Sequence of chain B:
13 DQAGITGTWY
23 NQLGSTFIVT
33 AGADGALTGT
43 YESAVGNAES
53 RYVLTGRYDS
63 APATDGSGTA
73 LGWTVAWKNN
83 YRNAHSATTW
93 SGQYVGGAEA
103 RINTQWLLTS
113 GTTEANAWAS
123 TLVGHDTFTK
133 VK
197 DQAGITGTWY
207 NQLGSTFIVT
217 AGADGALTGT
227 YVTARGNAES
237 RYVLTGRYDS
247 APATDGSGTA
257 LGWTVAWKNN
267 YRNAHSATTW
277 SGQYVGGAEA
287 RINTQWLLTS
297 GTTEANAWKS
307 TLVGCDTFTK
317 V

The following describes two proteins that form a bound complex.

Contacts between the two chains:
Residue L110 in chain A contacts residue W304 in chain B (closest heavy-atom distance 4.0 Å).
Residue V125 in chain A interacts with residue V309 in chain B (closest heavy-atom distance 3.8 Å).
Residue C311 in chain A interacts with residue Q291 in chain B (closest heavy-atom distance 4.3 Å).
Residue V309 in chain A contacts residue L109 in chain B (closest heavy-atom distance 3.7 Å).
Residue W120 in chain A is in contact with residue L209 in chain B (closest heavy-atom distance 4.1 Å).
Residue Q107 in chain A contacts residue V125 in chain B (closest heavy-atom distance 3.1 Å).
Residue L308 in chain A is in contact with residue A121 in chain B (closest heavy-atom distance 3.5 Å).
Residue L293 in chain A interacts with residue V125 in chain B (closest heavy-atom distance 3.7 Å).
Residue W120 in chain A contacts residue L294 in chain B (closest heavy-atom distance 3.9 Å).
Residue Q107 in chain A contacts residue Q107 in chain B (closest heavy-atom distance 2.5 Å).
Residue G126 in chain A interacts with residue Q107 in chain B (closest heavy-atom distance 3.2 Å).
Residue Q291 in chain A is in contact with residue G310 in chain B (closest heavy-atom distance 3.1 Å).
Residue V125 in chain A interacts with residue T307 in chain B (closest heavy-atom distance 2.9 Å).
Residue L25 in chain A interacts with residue W304 in chain B (closest heavy-atom distance 4.1 Å).
Residue T123 in chain A is in contact with residue V309 in chain B (closest heavy-atom distance 3.0 Å).
Residue G232 in chain A contacts residue W120 in chain B (closest heavy-atom distance 3.6 Å).
Residue Q107 in chain A is in contact with residue G126 in chain B (closest heavy-atom distance 3.2 Å).
Residue W304 in chain A is in contact with residue L110 in chain B (closest heavy-atom distance 4.0 Å).
Residue V125 in chain A is in contact with residue Q107 in chain B (closest heavy-atom distance 3.2 Å).
Residue W304 in chain A contacts residue V47 in chain B (closest heavy-atom distance 3.7 Å).
Residue V309 in chain A is in contact with residue V125 in chain B (closest heavy-atom distance 3.7 Å).
Residue V47 in chain A is in contact with residue W304 in chain B (closest heavy-atom distance 3.6 Å).
Residue W120 in chain A is in contact with residue R231 in chain B (closest heavy-atom distance 3.4 Å).
Residue T307 in chain A is in contact with residue T123 in chain B (closest heavy-atom distance 4.3 Å).
Residue W304 in chain A interacts with residue L25 in chain B (closest heavy-atom distance 4.0 Å).
Residue T307 in chain A interacts with residue L124 in chain B (closest heavy-atom distance 3.2 Å).
Residue W304 in chain A is in contact with residue W108 in chain B (closest heavy-atom distance 3.3 Å).
Residue T123 in chain A interacts with residue T307 in chain B (closest heavy-atom distance 4.2 Å).
Residue T307 in chain A interacts with residue V125 in chain B (closest heavy-atom distance 2.9 Å).
Residue L109 in chain A is in contact with residue V309 in chain B (closest heavy-atom distance 3.7 Å).
Residue C311 in chain A contacts residue C311 in chain B (closest heavy-atom distance 2.9 Å).
Residue V309 in chain A contacts residue Q291 in chain B (closest heavy-atom distance 2.8 Å).
Residue L124 in chain A is in contact with residue T307 in chain B (closest heavy-atom distance 3.2 Å).
Residue G48 in chain A interacts with residue W304 in chain B (closest heavy-atom distance 3.5 Å).
Residue W304 in chain A interacts with residue G48 in chain B (closest heavy-atom distance 3.5 Å).
Residue L124 in chain A contacts residue L308 in chain B (closest heavy-atom distance 3.8 Å).
Residue T123 in chain A contacts residue L308 in chain B (closest heavy-atom distance 3.2 Å).
Residue L294 in chain A contacts residue W120 in chain B (closest heavy-atom distance 4.0 Å).
Residue G310 in chain A is in contact with residue Q291 in chain B (closest heavy-atom distance 3.5 Å).
Residue Q291 in chain A interacts with residue Q291 in chain B (closest heavy-atom distance 3.2 Å).
Residue K305 in chain A contacts residue L124 in chain B (closest heavy-atom distance 3.5 Å).
Residue V125 in chain A is in contact with residue L293 in chain B (closest heavy-atom distance 3.7 Å).
Residue W120 in chain A interacts with residue W292 in chain B (closest heavy-atom distance 3.3 Å).
Residue R231 in chain A interacts with residue A117 in chain B (closest heavy-atom distance 2.7 Å).
Residue L308 in chain A interacts with residue T123 in chain B (closest heavy-atom distance 3.2 Å).
Residue L124 in chain A contacts residue K305 in chain B (closest heavy-atom distance 3.6 Å).
Residue A121 in chain A is in contact with residue L308 in chain B (closest heavy-atom distance 3.5 Å).
Residue N118 in chain A interacts with residue R231 in chain B (closest heavy-atom distance 3.4 Å).
Residue L209 in chain A contacts residue W120 in chain B (closest heavy-atom distance 4.0 Å).
Residue L308 in chain A interacts with residue L124 in chain B (closest heavy-atom distance 3.9 Å).
Residue H127 in chain A contacts residue H127 in chain B (closest heavy-atom distance 3.0 Å).
Residue V309 in chain A is in contact with residue T123 in chain B (closest heavy-atom distance 3.0 Å).
Residue W108 in chain A interacts with residue W304 in chain B (closest heavy-atom distance 3.4 Å).
Residue W292 in chain A contacts residue W120 in chain B (closest heavy-atom distance 3.3 Å).
Residue W120 in chain A interacts with residue G232 in chain B (closest heavy-atom distance 3.6 Å).
Residue A117 in chain A contacts residue R231 in chain B (closest heavy-atom distance 3.2 Å).
Residue R231 in chain A interacts with residue W120 in chain B (closest heavy-atom distance 3.5 Å).
Residue H127 in chain A interacts with residue Q107 in chain B (closest heavy-atom distance 4.0 Å).
Residue Q291 in chain A contacts residue V309 in chain B (closest heavy-atom distance 3.0 Å).
Residue R231 in chain A interacts with residue E116 in chain B (closest heavy-atom distance 4.0 Å).

Sequence of chain A:
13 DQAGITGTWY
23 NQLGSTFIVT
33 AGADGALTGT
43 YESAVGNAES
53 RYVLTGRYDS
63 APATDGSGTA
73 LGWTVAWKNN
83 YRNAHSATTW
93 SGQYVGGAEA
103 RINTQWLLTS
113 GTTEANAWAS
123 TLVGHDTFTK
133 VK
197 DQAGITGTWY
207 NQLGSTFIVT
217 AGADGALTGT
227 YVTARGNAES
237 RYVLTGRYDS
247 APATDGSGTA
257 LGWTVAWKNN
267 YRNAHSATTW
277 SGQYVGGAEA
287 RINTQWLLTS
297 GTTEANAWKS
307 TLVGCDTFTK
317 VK